Sequence of the second protein:
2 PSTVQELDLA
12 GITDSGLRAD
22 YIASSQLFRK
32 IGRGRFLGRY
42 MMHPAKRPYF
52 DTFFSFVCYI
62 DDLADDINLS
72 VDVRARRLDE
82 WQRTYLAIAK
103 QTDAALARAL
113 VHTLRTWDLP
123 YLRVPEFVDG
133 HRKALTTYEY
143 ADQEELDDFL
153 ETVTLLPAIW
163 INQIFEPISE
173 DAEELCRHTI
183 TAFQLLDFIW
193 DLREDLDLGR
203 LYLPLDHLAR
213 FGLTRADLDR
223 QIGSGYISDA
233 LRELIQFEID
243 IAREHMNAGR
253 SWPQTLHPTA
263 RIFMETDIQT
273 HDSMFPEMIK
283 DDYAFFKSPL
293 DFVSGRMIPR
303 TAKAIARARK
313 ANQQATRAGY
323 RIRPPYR

Sequence of the first protein:
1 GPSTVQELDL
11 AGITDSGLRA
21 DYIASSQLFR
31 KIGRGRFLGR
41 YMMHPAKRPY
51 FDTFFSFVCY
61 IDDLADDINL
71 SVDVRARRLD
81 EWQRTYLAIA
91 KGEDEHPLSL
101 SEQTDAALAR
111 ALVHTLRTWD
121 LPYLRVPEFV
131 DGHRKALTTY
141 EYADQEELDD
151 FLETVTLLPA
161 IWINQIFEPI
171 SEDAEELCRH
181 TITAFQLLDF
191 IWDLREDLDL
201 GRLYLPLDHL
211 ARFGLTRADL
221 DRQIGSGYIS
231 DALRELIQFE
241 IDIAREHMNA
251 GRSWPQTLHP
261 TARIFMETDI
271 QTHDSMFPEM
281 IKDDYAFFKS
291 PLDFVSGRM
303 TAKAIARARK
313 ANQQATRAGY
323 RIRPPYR

Interface contacts:
Residue I68 in the first protein contacts residue L28 in the second protein (closest heavy-atom distance 3.7 Å).
Residue D67 in the first protein contacts residue D67 in the second protein (closest heavy-atom distance 2.4 Å).
Residue T104 in the first protein contacts residue I68 in the second protein (closest heavy-atom distance 3.9 Å).
Residue L70 in the first protein interacts with residue L70 in the second protein (closest heavy-atom distance 3.6 Å).
Residue R34 in the first protein is in contact with residue G297 in the second protein (closest heavy-atom distance 3.5 Å).
Residue N69 in the first protein interacts with residue Y60 in the second protein (closest heavy-atom distance 3.7 Å).
Residue Q27 in the first protein is in contact with residue L292 in the second protein (closest heavy-atom distance 2.8 Å).
Residue I68 in the first protein contacts residue K31 in the second protein (closest heavy-atom distance 3.6 Å).
Residue D293 in the first protein is in contact with residue R48 in the second protein (closest heavy-atom distance 3.0 Å).
Residue I68 in the first protein interacts with residue I32 in the second protein (closest heavy-atom distance 3.6 Å).
Residue Y41 in the first protein is in contact with residue D293 in the second protein (closest heavy-atom distance 3.0 Å).
Residue P2 in the first protein interacts with residue D293 in the second protein (closest heavy-atom distance 3.4 Å).
Residue F37 in the first protein contacts residue D293 in the second protein (closest heavy-atom distance 3.7 Å).
Residue R34 in the first protein contacts residue V295 in the second protein (closest heavy-atom distance 3.4 Å).
Residue R78 in the first protein interacts with residue N69 in the second protein (closest heavy-atom distance 2.8 Å).
Residue D199 in the first protein interacts with residue Q27 in the second protein (closest heavy-atom distance 4.0 Å).
Residue V295 in the first protein contacts residue M299 in the second protein (closest heavy-atom distance 3.9 Å).
Residue T4 in the first protein interacts with residue P291 in the second protein (closest heavy-atom distance 3.3 Å).
Residue G1 in the first protein is in contact with residue P291 in the second protein (closest heavy-atom distance 2.5 Å).
Residue L70 in the first protein contacts residue N69 in the second protein (closest heavy-atom distance 3.9 Å).
Residue K31 in the first protein is in contact with residue E196 in the second protein (closest heavy-atom distance 2.8 Å).
Residue P291 in the first protein contacts residue T4 in the second protein (closest heavy-atom distance 3.1 Å).
Residue D67 in the first protein is in contact with residue N69 in the second protein (closest heavy-atom distance 3.4 Å).
Residue L100 in the first protein interacts with residue L200 in the second protein (closest heavy-atom distance 3.8 Å).
Residue E196 in the first protein interacts with residue K31 in the second protein (closest heavy-atom distance 2.8 Å).
Residue L100 in the first protein is in contact with residue I68 in the second protein (closest heavy-atom distance 3.8 Å).
Residue N69 in the first protein interacts with residue L70 in the second protein (closest heavy-atom distance 4.1 Å).
Residue N69 in the first protein contacts residue D67 in the second protein (closest heavy-atom distance 3.0 Å).
Residue R30 in the first protein is in contact with residue L292 in the second protein (closest heavy-atom distance 3.2 Å).
Residue L100 in the first protein interacts with residue D199 in the second protein (closest heavy-atom distance 3.8 Å).
Residue I23 in the first protein contacts residue P291 in the second protein (closest heavy-atom distance 3.7 Å).
Residue P291 in the first protein is in contact with residue S3 in the second protein (closest heavy-atom distance 3.6 Å).
Residue P2 in the first protein contacts residue S290 in the second protein (closest heavy-atom distance 4.1 Å).
Residue D293 in the first protein interacts with residue P2 in the second protein (closest heavy-atom distance 3.4 Å).
Residue L200 in the first protein contacts residue K31 in the second protein (closest heavy-atom distance 4.0 Å).
Residue Q27 in the first protein contacts residue P291 in the second protein (closest heavy-atom distance 3.7 Å).
Residue T4 in the first protein is in contact with residue S290 in the second protein (closest heavy-atom distance 3.9 Å).
Residue G1 in the first protein is in contact with residue D293 in the second protein (closest heavy-atom distance 3.1 Å).
Residue G1 in the first protein contacts residue S290 in the second protein (closest heavy-atom distance 3.2 Å).
Residue N69 in the first protein contacts residue D63 in the second protein (closest heavy-atom distance 3.8 Å).
Residue L292 in the first protein contacts residue S3 in the second protein (closest heavy-atom distance 3.8 Å).
Residue N69 in the first protein interacts with residue R78 in the second protein (closest heavy-atom distance 2.7 Å).
Residue R30 in the first protein contacts residue D293 in the second protein (closest heavy-atom distance 4.0 Å).
Residue L292 in the first protein is in contact with residue R30 in the second protein (closest heavy-atom distance 3.1 Å).
Residue R30 in the first protein is in contact with residue F294 in the second protein (closest heavy-atom distance 2.8 Å).
Residue M299 in the first protein is in contact with residue Y41 in the second protein (closest heavy-atom distance 3.8 Å).
Residue D293 in the first protein is in contact with residue Y41 in the second protein (closest heavy-atom distance 3.0 Å).
Residue P291 in the first protein is in contact with residue V5 in the second protein (closest heavy-atom distance 3.8 Å).
Residue S101 in the first protein interacts with residue I68 in the second protein (closest heavy-atom distance 3.5 Å).
Residue D293 in the first protein interacts with residue E7 in the second protein (closest heavy-atom distance 2.7 Å).
Residue F37 in the first protein contacts residue V295 in the second protein (closest heavy-atom distance 3.8 Å).
Residue R34 in the first protein interacts with residue R34 in the second protein (closest heavy-atom distance 3.2 Å).
Residue R34 in the first protein contacts residue S296 in the second protein (closest heavy-atom distance 2.6 Å).
Residue L64 in the first protein interacts with residue N69 in the second protein (closest heavy-atom distance 3.2 Å).
Residue L70 in the first protein contacts residue D67 in the second protein (closest heavy-atom distance 4.1 Å).
Residue L38 in the first protein is in contact with residue R298 in the second protein (closest heavy-atom distance 3.4 Å).
Residue N69 in the first protein contacts residue L64 in the second protein (closest heavy-atom distance 3.7 Å).
Residue F294 in the first protein is in contact with residue Y41 in the second protein (closest heavy-atom distance 3.4 Å).
Residue D293 in the first protein is in contact with residue R40 in the second protein (closest heavy-atom distance 2.9 Å).
Residue R34 in the first protein interacts with residue G35 in the second protein (closest heavy-atom distance 3.9 Å).

This data describes a binding interaction between two proteins.